Sequence of chain B:
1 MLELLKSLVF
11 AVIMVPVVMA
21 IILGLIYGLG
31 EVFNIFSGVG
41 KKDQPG

The following describes two proteins that form a bound complex.

Interface contacts:
Residue F1033 in chain A interacts with residue P45 in chain B (closest heavy-atom distance 3.4 Å).
Residue H526 in chain A interacts with residue G30 in chain B (closest heavy-atom distance 4.2 Å).
Residue R1032 in chain A is in contact with residue K42 in chain B (closest heavy-atom distance 2.5 Å).
Residue S530 in chain A is in contact with residue G30 in chain B (closest heavy-atom distance 3.7 Å).
Residue S523 in chain A interacts with residue L23 in chain B (closest heavy-atom distance 4.3 Å).
Residue L980 in chain A interacts with residue V18 in chain B (closest heavy-atom distance 4.1 Å).
Residue L350 in chain A interacts with residue A11 in chain B (closest heavy-atom distance 3.4 Å).
Residue Y541 in chain A is in contact with residue F36 in chain B (closest heavy-atom distance 3.0 Å).
Residue R540 in chain A contacts residue G38 in chain B (closest heavy-atom distance 3.0 Å).
Residue V1016 in chain A is in contact with residue I22 in chain B (closest heavy-atom distance 3.8 Å).
Residue L980 in chain A interacts with residue V15 in chain B (closest heavy-atom distance 4.3 Å).
Residue H526 in chain A is in contact with residue E31 in chain B (closest heavy-atom distance 3.7 Å).
Residue M987 in chain A contacts residue M14 in chain B (closest heavy-atom distance 4.4 Å).
Residue G539 in chain A interacts with residue V39 in chain B (closest heavy-atom distance 4.0 Å).
Residue L357 in chain A is in contact with residue V15 in chain B (closest heavy-atom distance 3.8 Å).
Residue L980 in chain A contacts residue I22 in chain B (closest heavy-atom distance 3.7 Å).
Residue G533 in chain A contacts residue S37 in chain B (closest heavy-atom distance 3.0 Å).
Residue L357 in chain A contacts residue M19 in chain B (closest heavy-atom distance 3.6 Å).
Residue H526 in chain A is in contact with residue N34 in chain B (closest heavy-atom distance 4.2 Å).
Residue V354 in chain A is in contact with residue V15 in chain B (closest heavy-atom distance 4.4 Å).
Residue F516 in chain A contacts residue M19 in chain B (closest heavy-atom distance 3.6 Å).
Residue F1021 in chain A is in contact with residue F33 in chain B (closest heavy-atom distance 4.0 Å).
Residue K342 in chain A contacts residue K6 in chain B (closest heavy-atom distance 3.9 Å).
Residue E346 in chain A interacts with residue S7 in chain B (closest heavy-atom distance 3.9 Å).
Residue Y541 in chain A interacts with residue S37 in chain B (closest heavy-atom distance 4.2 Å).
Residue L976 in chain A is in contact with residue L23 in chain B (closest heavy-atom distance 3.3 Å).
Residue R540 in chain A interacts with residue V39 in chain B (closest heavy-atom distance 3.5 Å).
Residue F358 in chain A is in contact with residue M19 in chain B (closest heavy-atom distance 3.2 Å).
Residue H526 in chain A interacts with residue Y27 in chain B (closest heavy-atom distance 3.4 Å).
Residue I1019 in chain A interacts with residue I26 in chain B (closest heavy-atom distance 3.5 Å).
Residue I534 in chain A contacts residue F33 in chain B (closest heavy-atom distance 4.0 Å).
Residue V1016 in chain A interacts with residue L25 in chain B (closest heavy-atom distance 3.6 Å).
Residue L353 in chain A is in contact with residue V12 in chain B (closest heavy-atom distance 3.9 Å).
Residue S537 in chain A interacts with residue S37 in chain B (closest heavy-atom distance 2.7 Å).
Residue L984 in chain A interacts with residue V15 in chain B (closest heavy-atom distance 4.2 Å).
Residue L544 in chain A contacts residue F33 in chain B (closest heavy-atom distance 4.1 Å).
Residue F520 in chain A contacts residue L23 in chain B (closest heavy-atom distance 4.4 Å).
Residue F1020 in chain A contacts residue I26 in chain B (closest heavy-atom distance 3.8 Å).
Residue G539 in chain A contacts residue K41 in chain B (closest heavy-atom distance 3.9 Å).
Residue L353 in chain A is in contact with residue V15 in chain B (closest heavy-atom distance 3.8 Å).
Residue Y541 in chain A contacts residue F33 in chain B (closest heavy-atom distance 3.0 Å).
Residue G539 in chain A contacts residue G40 in chain B (closest heavy-atom distance 3.7 Å).
Residue V1016 in chain A contacts residue I26 in chain B (closest heavy-atom distance 3.7 Å).
Residue S530 in chain A interacts with residue N34 in chain B (closest heavy-atom distance 3.7 Å).
Residue L984 in chain A interacts with residue V18 in chain B (closest heavy-atom distance 3.7 Å).
Residue F1020 in chain A contacts residue G30 in chain B (closest heavy-atom distance 3.9 Å).
Residue R1032 in chain A contacts residue K41 in chain B (closest heavy-atom distance 3.0 Å).
Residue R540 in chain A interacts with residue F36 in chain B (closest heavy-atom distance 3.1 Å).
Residue S537 in chain A is in contact with residue G38 in chain B (closest heavy-atom distance 2.6 Å).
Residue I983 in chain A contacts residue V18 in chain B (closest heavy-atom distance 4.0 Å).
Residue L976 in chain A is in contact with residue I22 in chain B (closest heavy-atom distance 3.9 Å).
Residue I349 in chain A is in contact with residue A11 in chain B (closest heavy-atom distance 4.2 Å).
Residue L980 in chain A contacts residue M19 in chain B (closest heavy-atom distance 3.5 Å).
Residue L353 in chain A interacts with residue A11 in chain B (closest heavy-atom distance 4.0 Å).
Residue R540 in chain A contacts residue S37 in chain B (closest heavy-atom distance 4.0 Å).
Residue R1032 in chain A contacts residue P45 in chain B (closest heavy-atom distance 3.4 Å).
Residue F1020 in chain A is in contact with residue L29 in chain B (closest heavy-atom distance 3.6 Å).
Residue V1016 in chain A contacts residue L29 in chain B (closest heavy-atom distance 3.6 Å).
Residue K342 in chain A is in contact with residue E3 in chain B (closest heavy-atom distance 3.7 Å).
Residue F1020 in chain A is in contact with residue F33 in chain B (closest heavy-atom distance 3.4 Å).

Sequence of chain A:
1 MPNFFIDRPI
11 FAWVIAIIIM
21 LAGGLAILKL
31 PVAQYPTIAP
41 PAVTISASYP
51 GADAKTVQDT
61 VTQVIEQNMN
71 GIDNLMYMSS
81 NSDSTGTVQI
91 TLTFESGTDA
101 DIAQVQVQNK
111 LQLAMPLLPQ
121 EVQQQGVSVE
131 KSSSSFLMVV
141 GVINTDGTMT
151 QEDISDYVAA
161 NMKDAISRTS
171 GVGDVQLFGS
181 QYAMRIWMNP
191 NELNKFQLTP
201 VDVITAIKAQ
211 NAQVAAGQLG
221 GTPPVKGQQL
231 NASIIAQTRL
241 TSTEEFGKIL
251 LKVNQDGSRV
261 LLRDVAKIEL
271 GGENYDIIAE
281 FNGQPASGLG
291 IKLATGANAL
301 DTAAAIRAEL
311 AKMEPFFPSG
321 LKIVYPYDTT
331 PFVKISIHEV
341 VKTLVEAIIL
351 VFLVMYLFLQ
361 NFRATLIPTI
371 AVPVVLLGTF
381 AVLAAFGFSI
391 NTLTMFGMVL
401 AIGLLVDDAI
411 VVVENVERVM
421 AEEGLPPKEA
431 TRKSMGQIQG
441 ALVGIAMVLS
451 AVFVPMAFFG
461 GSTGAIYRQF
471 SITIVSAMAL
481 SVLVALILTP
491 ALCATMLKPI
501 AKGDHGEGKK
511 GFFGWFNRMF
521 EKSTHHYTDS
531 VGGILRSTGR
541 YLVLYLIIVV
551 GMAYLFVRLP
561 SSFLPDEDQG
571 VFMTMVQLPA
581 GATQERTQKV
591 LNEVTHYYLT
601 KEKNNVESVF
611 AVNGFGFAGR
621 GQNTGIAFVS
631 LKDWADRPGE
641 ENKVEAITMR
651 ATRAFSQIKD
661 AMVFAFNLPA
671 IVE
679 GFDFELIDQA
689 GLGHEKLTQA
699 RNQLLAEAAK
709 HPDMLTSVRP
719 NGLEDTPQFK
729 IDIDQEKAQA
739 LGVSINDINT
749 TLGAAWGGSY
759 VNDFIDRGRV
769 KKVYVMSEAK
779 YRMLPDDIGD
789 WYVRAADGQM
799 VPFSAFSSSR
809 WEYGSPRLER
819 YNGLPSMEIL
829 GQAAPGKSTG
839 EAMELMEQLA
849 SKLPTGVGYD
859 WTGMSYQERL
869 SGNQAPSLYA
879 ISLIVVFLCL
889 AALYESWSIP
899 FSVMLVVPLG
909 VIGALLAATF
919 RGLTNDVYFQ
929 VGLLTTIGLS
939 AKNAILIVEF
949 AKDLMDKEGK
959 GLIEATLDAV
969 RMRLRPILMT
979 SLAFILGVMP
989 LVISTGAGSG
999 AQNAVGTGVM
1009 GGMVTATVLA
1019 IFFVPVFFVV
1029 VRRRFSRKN